Contacts between the two chains:
Residue Y151 in the first protein is in contact with residue V169 in the second protein (closest heavy-atom distance 3.5 Å).
Residue I230 in the first protein contacts residue H168 in the second protein (closest heavy-atom distance 2.9 Å).
Residue R183 in the first protein contacts residue Y83 in the second protein (closest heavy-atom distance 3.0 Å).
Residue F164 in the first protein interacts with residue L94 in the second protein (closest heavy-atom distance 3.4 Å).
Residue W174 in the first protein contacts residue P86 in the second protein (closest heavy-atom distance 3.3 Å).
Residue P178 in the first protein interacts with residue R19 in the second protein (closest heavy-atom distance 3.4 Å).
Residue R183 in the first protein is in contact with residue R84 in the second protein (closest heavy-atom distance 3.4 Å).
Residue L184 in the first protein contacts residue R82 in the second protein (closest heavy-atom distance 3.2 Å).
Residue L148 in the first protein is in contact with residue I183 in the second protein (closest heavy-atom distance 3.5 Å).
Residue L208 in the first protein interacts with residue T133 in the second protein (closest heavy-atom distance 3.4 Å).
Residue Q233 in the first protein contacts residue D182 in the second protein (closest heavy-atom distance 3.0 Å).
Residue T229 in the first protein contacts residue H168 in the second protein (closest heavy-atom distance 3.3 Å).
Residue N58 in the first protein interacts with residue R190 in the second protein (closest heavy-atom distance 3.2 Å).
Residue H160 in the first protein contacts residue W101 in the second protein (closest heavy-atom distance 3.0 Å).
Residue I179 in the first protein interacts with residue L85 in the second protein (closest heavy-atom distance 3.3 Å).
Residue E149 in the first protein interacts with residue Y188 in the second protein (closest heavy-atom distance 2.8 Å).
Residue V59 in the first protein contacts residue V189 in the second protein (closest heavy-atom distance 3.4 Å).
Residue E149 in the first protein contacts residue N117 in the second protein (closest heavy-atom distance 3.0 Å).
Residue D188 in the first protein interacts with residue R82 in the second protein (closest heavy-atom distance 2.3 Å).
Residue K69 in the first protein is in contact with residue Y173 in the second protein (closest heavy-atom distance 2.4 Å).
Residue P182 in the first protein is in contact with residue S18 in the second protein (closest heavy-atom distance 3.1 Å).
Residue Q233 in the first protein contacts residue L177 in the second protein (closest heavy-atom distance 3.4 Å).
Residue H160 in the first protein contacts residue P121 in the second protein (closest heavy-atom distance 3.1 Å).
Residue I67 in the first protein is in contact with residue Y188 in the second protein (closest heavy-atom distance 3.4 Å).
Residue R176 in the first protein interacts with residue R19 in the second protein (closest heavy-atom distance 3.0 Å).
Residue S71 in the first protein interacts with residue Y186 in the second protein (closest heavy-atom distance 2.5 Å).
Residue A192 in the first protein is in contact with residue R84 in the second protein (closest heavy-atom distance 3.4 Å).
Residue Y151 in the first protein contacts residue P166 in the second protein (closest heavy-atom distance 2.7 Å).
Residue Y151 in the first protein contacts residue N117 in the second protein (closest heavy-atom distance 3.1 Å).
Residue R177 in the first protein contacts residue R19 in the second protein (closest heavy-atom distance 3.2 Å).
Residue S175 in the first protein is in contact with residue R19 in the second protein (closest heavy-atom distance 2.9 Å).
Residue Y226 in the first protein is in contact with residue P166 in the second protein (closest heavy-atom distance 3.5 Å).
Residue N152 in the first protein is in contact with residue L167 in the second protein (closest heavy-atom distance 3.5 Å).
Residue W163 in the first protein interacts with residue V125 in the second protein (closest heavy-atom distance 3.5 Å).
Residue I67 in the first protein interacts with residue N187 in the second protein (closest heavy-atom distance 3.1 Å).
Residue E70 in the first protein interacts with residue Y186 in the second protein (closest heavy-atom distance 3.4 Å).
Residue R99 in the first protein interacts with residue Y113 in the second protein (closest heavy-atom distance 2.9 Å).
Residue N155 in the first protein is in contact with residue P162 in the second protein (closest heavy-atom distance 2.9 Å).
Residue R201 in the first protein is in contact with residue L137 in the second protein (closest heavy-atom distance 3.5 Å).
Residue Y72 in the first protein interacts with residue N174 in the second protein (closest heavy-atom distance 3.2 Å).
Residue F180 in the first protein contacts residue D22 in the second protein (closest heavy-atom distance 3.1 Å).
Residue N152 in the first protein is in contact with residue P166 in the second protein (closest heavy-atom distance 3.3 Å).
Residue R100 in the first protein is in contact with residue Y113 in the second protein (closest heavy-atom distance 3.2 Å).
Residue W174 in the first protein is in contact with residue M136 in the second protein (closest heavy-atom distance 3.4 Å).
Residue L184 in the first protein contacts residue Y83 in the second protein (closest heavy-atom distance 3.5 Å).
Residue L148 in the first protein contacts residue N117 in the second protein (closest heavy-atom distance 3.3 Å).
Residue N136 in the first protein is in contact with residue N187 in the second protein (closest heavy-atom distance 3.0 Å).
Residue R99 in the first protein contacts residue Y188 in the second protein (closest heavy-atom distance 3.5 Å).
Residue I179 in the first protein contacts residue D22 in the second protein (closest heavy-atom distance 2.7 Å).
Residue N152 in the first protein contacts residue I163 in the second protein (closest heavy-atom distance 3.4 Å).
Residue M131 in the first protein interacts with residue W109 in the second protein (closest heavy-atom distance 3.5 Å).
Residue Y157 in the first protein contacts residue W101 in the second protein (closest heavy-atom distance 3.5 Å).
Residue N150 in the first protein contacts residue N117 in the second protein (closest heavy-atom distance 3.4 Å).
Residue R68 in the first protein interacts with residue N187 in the second protein (closest heavy-atom distance 2.6 Å).
Residue N223 in the first protein contacts residue W161 in the second protein (closest heavy-atom distance 3.2 Å).
Residue R68 in the first protein interacts with residue Y186 in the second protein (closest heavy-atom distance 2.8 Å).
Residue N136 in the first protein interacts with residue Y188 in the second protein (closest heavy-atom distance 3.5 Å).
Residue T211 in the first protein contacts residue I129 in the second protein (closest heavy-atom distance 3.2 Å).
Residue L141 in the first protein contacts residue P170 in the second protein (closest heavy-atom distance 3.1 Å).
Residue W170 in the first protein is in contact with residue P86 in the second protein (closest heavy-atom distance 3.4 Å).

Sequence of the second protein:
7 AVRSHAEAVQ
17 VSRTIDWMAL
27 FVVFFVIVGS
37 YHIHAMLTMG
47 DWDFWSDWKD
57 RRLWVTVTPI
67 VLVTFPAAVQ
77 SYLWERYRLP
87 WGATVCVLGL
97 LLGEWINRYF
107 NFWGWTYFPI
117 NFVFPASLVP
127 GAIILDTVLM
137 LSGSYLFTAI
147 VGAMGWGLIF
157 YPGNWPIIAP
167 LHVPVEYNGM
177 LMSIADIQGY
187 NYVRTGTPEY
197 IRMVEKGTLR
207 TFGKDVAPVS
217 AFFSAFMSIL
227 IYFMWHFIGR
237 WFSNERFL

Sequence of the first protein:
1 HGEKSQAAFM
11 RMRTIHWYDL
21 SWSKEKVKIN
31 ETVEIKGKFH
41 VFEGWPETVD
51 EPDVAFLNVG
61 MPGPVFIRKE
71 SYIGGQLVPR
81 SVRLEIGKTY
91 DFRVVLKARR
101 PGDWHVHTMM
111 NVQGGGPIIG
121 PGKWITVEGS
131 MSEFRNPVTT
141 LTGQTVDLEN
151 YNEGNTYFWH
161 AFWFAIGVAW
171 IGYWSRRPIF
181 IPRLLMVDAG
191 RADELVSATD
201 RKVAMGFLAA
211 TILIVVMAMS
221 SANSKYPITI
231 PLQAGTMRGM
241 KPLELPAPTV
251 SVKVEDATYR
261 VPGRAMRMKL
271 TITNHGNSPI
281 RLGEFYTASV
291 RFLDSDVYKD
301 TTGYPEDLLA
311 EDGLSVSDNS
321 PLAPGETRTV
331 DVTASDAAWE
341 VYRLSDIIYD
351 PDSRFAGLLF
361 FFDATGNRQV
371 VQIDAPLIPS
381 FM

The following describes two proteins that form a bound complex.